Residue-level contacts at the interface:
Residue F503 in the first protein is in contact with residue I160 in the second protein (closest heavy-atom distance 4.6 Å).
Residue M508 in the first protein interacts with residue F98 in the second protein (closest heavy-atom distance 3.4 Å).
Residue L491 in the first protein is in contact with residue A159 in the second protein (closest heavy-atom distance 4.1 Å).
Residue K628 in the first protein interacts with residue E35 in the second protein (closest heavy-atom distance 4.2 Å).
Residue L491 in the first protein is in contact with residue F107 in the second protein (closest heavy-atom distance 3.9 Å).
Residue K512 in the first protein contacts residue H111 in the second protein (closest heavy-atom distance 4.7 Å).
Residue D505 in the first protein interacts with residue R151 in the second protein (closest heavy-atom distance 3.4 Å).
Residue T524 in the first protein is in contact with residue V152 in the second protein (closest heavy-atom distance 3.9 Å).
Residue K628 in the first protein is in contact with residue G36 in the second protein (closest heavy-atom distance 2.2 Å).
Residue T524 in the first protein contacts residue D153 in the second protein (closest heavy-atom distance 3.5 Å).
Residue F503 in the first protein is in contact with residue S109 in the second protein (closest heavy-atom distance 3.2 Å).
Residue F503 in the first protein is in contact with residue F107 in the second protein (closest heavy-atom distance 3.1 Å).
Residue M508 in the first protein interacts with residue F107 in the second protein (closest heavy-atom distance 3.7 Å).
Residue K628 in the first protein contacts residue C38 in the second protein (closest heavy-atom distance 4.7 Å).
Residue M474 in the first protein contacts residue V148 in the second protein (closest heavy-atom distance 2.7 Å).
Residue L491 in the first protein contacts residue G149 in the second protein (closest heavy-atom distance 3.8 Å).
Residue V493 in the first protein contacts residue S109 in the second protein (closest heavy-atom distance 3.4 Å).
Residue A525 in the first protein is in contact with residue R151 in the second protein (closest heavy-atom distance 3.9 Å).
Residue E496 in the first protein interacts with residue H111 in the second protein (closest heavy-atom distance 2.9 Å).
Residue R494 in the first protein interacts with residue H111 in the second protein (closest heavy-atom distance 2.9 Å).
Residue M474 in the first protein contacts residue M164 in the second protein (closest heavy-atom distance 4.1 Å).
Residue M474 in the first protein contacts residue K81 in the second protein (closest heavy-atom distance 4.8 Å).
Residue F503 in the first protein contacts residue I108 in the second protein (closest heavy-atom distance 4.4 Å).
Residue D476 in the first protein is in contact with residue G149 in the second protein (closest heavy-atom distance 4.8 Å).
Residue H477 in the first protein is in contact with residue V152 in the second protein (closest heavy-atom distance 3.9 Å).
Residue E510 in the first protein contacts residue K94 in the second protein (closest heavy-atom distance 4.2 Å).
Residue V493 in the first protein contacts residue I160 in the second protein (closest heavy-atom distance 4.2 Å).
Residue M508 in the first protein contacts residue V95 in the second protein (closest heavy-atom distance 3.5 Å).
Residue G475 in the first protein contacts residue G149 in the second protein (closest heavy-atom distance 3.2 Å).
Residue E510 in the first protein is in contact with residue V95 in the second protein (closest heavy-atom distance 3.8 Å).
Residue E510 in the first protein contacts residue H111 in the second protein (closest heavy-atom distance 4.8 Å).
Residue I492 in the first protein interacts with residue I160 in the second protein (closest heavy-atom distance 3.4 Å).
Residue T524 in the first protein contacts residue R151 in the second protein (closest heavy-atom distance 4.6 Å).
Residue H509 in the first protein is in contact with residue V95 in the second protein (closest heavy-atom distance 3.8 Å).
Residue L491 in the first protein contacts residue T150 in the second protein (closest heavy-atom distance 4.4 Å).
Residue G475 in the first protein contacts residue K81 in the second protein (closest heavy-atom distance 3.6 Å).
Residue R494 in the first protein contacts residue M164 in the second protein (closest heavy-atom distance 3.5 Å).
Residue F503 in the first protein interacts with residue V95 in the second protein (closest heavy-atom distance 3.5 Å).
Residue V630 in the first protein is in contact with residue D156 in the second protein (closest heavy-atom distance 3.1 Å).
Residue L491 in the first protein is in contact with residue R151 in the second protein (closest heavy-atom distance 4.0 Å).
Residue V493 in the first protein is in contact with residue H111 in the second protein (closest heavy-atom distance 3.9 Å).
Residue E510 in the first protein is in contact with residue S109 in the second protein (closest heavy-atom distance 4.2 Å).
Residue L491 in the first protein is in contact with residue F158 in the second protein (closest heavy-atom distance 3.9 Å).
Residue G475 in the first protein contacts residue I160 in the second protein (closest heavy-atom distance 4.0 Å).
Residue K628 in the first protein interacts with residue T37 in the second protein (closest heavy-atom distance 3.0 Å).
Residue H477 in the first protein interacts with residue R151 in the second protein (closest heavy-atom distance 3.0 Å).
Residue T524 in the first protein contacts residue K154 in the second protein (closest heavy-atom distance 3.6 Å).
Residue F503 in the first protein is in contact with residue G96 in the second protein (closest heavy-atom distance 4.5 Å).
Residue L491 in the first protein interacts with residue I160 in the second protein (closest heavy-atom distance 3.5 Å).
Residue M474 in the first protein interacts with residue G149 in the second protein (closest heavy-atom distance 4.6 Å).
Residue K479 in the first protein is in contact with residue R151 in the second protein (closest heavy-atom distance 4.2 Å).
Residue E523 in the first protein is in contact with residue R151 in the second protein (closest heavy-atom distance 4.1 Å).
Residue T489 in the first protein contacts residue R151 in the second protein (closest heavy-atom distance 3.4 Å).
Residue H477 in the first protein interacts with residue T150 in the second protein (closest heavy-atom distance 3.0 Å).
Residue I501 in the first protein contacts residue H111 in the second protein (closest heavy-atom distance 3.1 Å).
Residue I501 in the first protein is in contact with residue S109 in the second protein (closest heavy-atom distance 4.5 Å).
Residue H509 in the first protein is in contact with residue K94 in the second protein (closest heavy-atom distance 4.5 Å).
Residue G475 in the first protein contacts residue V148 in the second protein (closest heavy-atom distance 3.2 Å).
Residue V493 in the first protein interacts with residue S112 in the second protein (closest heavy-atom distance 3.1 Å).
Residue G475 in the first protein interacts with residue T150 in the second protein (closest heavy-atom distance 4.2 Å).

Sequence of the second protein:
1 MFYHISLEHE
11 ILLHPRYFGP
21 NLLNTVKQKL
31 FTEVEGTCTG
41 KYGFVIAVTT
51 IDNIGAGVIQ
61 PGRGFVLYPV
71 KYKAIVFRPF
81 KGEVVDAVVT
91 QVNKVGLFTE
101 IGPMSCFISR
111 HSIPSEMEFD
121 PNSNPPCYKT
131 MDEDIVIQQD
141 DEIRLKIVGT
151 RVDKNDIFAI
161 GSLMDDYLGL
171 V

Sequence of the first protein:
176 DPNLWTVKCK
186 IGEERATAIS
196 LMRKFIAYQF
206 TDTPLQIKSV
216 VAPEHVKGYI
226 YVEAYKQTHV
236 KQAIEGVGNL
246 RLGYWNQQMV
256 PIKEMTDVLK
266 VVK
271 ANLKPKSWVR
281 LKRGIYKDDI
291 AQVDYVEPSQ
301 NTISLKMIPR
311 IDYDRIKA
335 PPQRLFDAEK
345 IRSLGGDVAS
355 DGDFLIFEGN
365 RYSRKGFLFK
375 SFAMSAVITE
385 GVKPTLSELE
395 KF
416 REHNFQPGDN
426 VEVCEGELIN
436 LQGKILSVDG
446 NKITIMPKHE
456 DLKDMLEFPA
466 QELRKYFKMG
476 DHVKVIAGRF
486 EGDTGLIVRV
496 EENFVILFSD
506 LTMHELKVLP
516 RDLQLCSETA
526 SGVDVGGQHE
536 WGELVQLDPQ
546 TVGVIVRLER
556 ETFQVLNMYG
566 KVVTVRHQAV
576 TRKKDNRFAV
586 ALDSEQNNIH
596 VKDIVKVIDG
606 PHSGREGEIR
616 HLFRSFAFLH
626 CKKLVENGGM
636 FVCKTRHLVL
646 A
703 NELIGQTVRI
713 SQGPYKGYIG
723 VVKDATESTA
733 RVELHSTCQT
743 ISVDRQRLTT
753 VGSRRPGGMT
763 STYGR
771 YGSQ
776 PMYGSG

This data describes a binding interaction between two proteins.